Contacts between the two chains:
Residue P159 in the second protein is in contact with residue T106 in the first protein (closest heavy-atom distance 3.7 Å).
Residue P179 in the second protein interacts with residue W164 in the first protein (closest heavy-atom distance 3.5 Å).
Residue V155 in the second protein contacts residue G156 in the first protein (closest heavy-atom distance 3.2 Å).
Residue Y66 in the second protein interacts with residue N162 in the first protein (closest heavy-atom distance 3.1 Å).
Residue Y66 in the second protein is in contact with residue D168 in the first protein (closest heavy-atom distance 2.2 Å).
Residue A161 in the second protein interacts with residue Y66 in the first protein (closest heavy-atom distance 3.1 Å).
Residue N162 in the second protein contacts residue Y66 in the first protein (closest heavy-atom distance 3.1 Å).
Residue W164 in the second protein is in contact with residue I176 in the first protein (closest heavy-atom distance 3.5 Å).
Residue Y108 in the second protein is in contact with residue L158 in the first protein (closest heavy-atom distance 3.5 Å).
Residue W164 in the second protein contacts residue R178 in the first protein (closest heavy-atom distance 3.5 Å).
Residue F130 in the second protein is in contact with residue I154 in the first protein (closest heavy-atom distance 3.5 Å).
Residue V157 in the second protein interacts with residue V155 in the first protein (closest heavy-atom distance 3.2 Å).
Residue G163 in the second protein is in contact with residue I105 in the first protein (closest heavy-atom distance 3.6 Å).
Residue W164 in the second protein is in contact with residue P179 in the first protein (closest heavy-atom distance 3.5 Å).
Residue Y66 in the second protein interacts with residue L158 in the first protein (closest heavy-atom distance 3.4 Å).
Residue G70 in the second protein interacts with residue A161 in the first protein (closest heavy-atom distance 3.2 Å).
Residue R178 in the second protein is in contact with residue D165 in the first protein (closest heavy-atom distance 3.1 Å).
Residue Y126 in the second protein interacts with residue A172 in the first protein (closest heavy-atom distance 3.4 Å).
Residue P177 in the second protein is in contact with residue W164 in the first protein (closest heavy-atom distance 3.5 Å).
Residue K153 in the second protein is in contact with residue T129 in the first protein (closest heavy-atom distance 2.7 Å).
Residue G163 in the second protein contacts residue T69 in the first protein (closest heavy-atom distance 3.4 Å).
Residue N162 in the second protein is in contact with residue T69 in the first protein (closest heavy-atom distance 3.5 Å).
Residue L158 in the second protein is in contact with residue Y66 in the first protein (closest heavy-atom distance 3.4 Å).
Residue Y126 in the second protein is in contact with residue K173 in the first protein (closest heavy-atom distance 3.4 Å).
Residue F130 in the second protein interacts with residue V133 in the first protein (closest heavy-atom distance 3.6 Å).
Residue T174 in the second protein is in contact with residue N160 in the first protein (closest heavy-atom distance 3.1 Å).
Residue A172 in the second protein contacts residue Y126 in the first protein (closest heavy-atom distance 3.6 Å).
Residue D124 in the second protein interacts with residue R178 in the first protein (closest heavy-atom distance 3.4 Å).
Residue T69 in the second protein contacts residue G163 in the first protein (closest heavy-atom distance 3.4 Å).
Residue W170 in the second protein contacts residue Y66 in the first protein (closest heavy-atom distance 3.7 Å).
Residue T129 in the second protein interacts with residue K153 in the first protein (closest heavy-atom distance 3.6 Å).
Residue D168 in the second protein interacts with residue Y66 in the first protein (closest heavy-atom distance 2.5 Å).
Residue W164 in the second protein interacts with residue P177 in the first protein (closest heavy-atom distance 3.4 Å).
Residue N160 in the second protein interacts with residue T174 in the first protein (closest heavy-atom distance 2.9 Å).
Residue Y66 in the second protein contacts residue A161 in the first protein (closest heavy-atom distance 3.1 Å).
Residue G156 in the second protein is in contact with residue V155 in the first protein (closest heavy-atom distance 3.2 Å).
Residue T174 in the second protein contacts residue W164 in the first protein (closest heavy-atom distance 3.7 Å).
Residue F130 in the second protein contacts residue F130 in the first protein (closest heavy-atom distance 3.4 Å).
Residue T174 in the second protein contacts residue Y126 in the first protein (closest heavy-atom distance 3.2 Å).
Residue T69 in the second protein interacts with residue N162 in the first protein (closest heavy-atom distance 3.5 Å).
Residue W170 in the second protein interacts with residue W170 in the first protein (closest heavy-atom distance 3.2 Å).
Residue L158 in the second protein interacts with residue Y108 in the first protein (closest heavy-atom distance 3.6 Å).
Residue D165 in the second protein interacts with residue R178 in the first protein (closest heavy-atom distance 2.4 Å).
Residue A161 in the second protein is in contact with residue G70 in the first protein (closest heavy-atom distance 3.4 Å).
Residue A161 in the second protein is in contact with residue T69 in the first protein (closest heavy-atom distance 2.6 Å).
Residue T106 in the second protein interacts with residue P159 in the first protein (closest heavy-atom distance 3.2 Å).
Residue N160 in the second protein contacts residue T106 in the first protein (closest heavy-atom distance 3.5 Å).
Residue V133 in the second protein is in contact with residue F130 in the first protein (closest heavy-atom distance 3.6 Å).
Residue Y66 in the second protein interacts with residue D112 in the first protein (closest heavy-atom distance 3.5 Å).
Residue V155 in the second protein is in contact with residue V157 in the first protein (closest heavy-atom distance 3.0 Å).
Residue W164 in the second protein is in contact with residue T174 in the first protein (closest heavy-atom distance 3.4 Å).
Residue D112 in the second protein interacts with residue Y66 in the first protein (closest heavy-atom distance 3.4 Å).
Residue G156 in the second protein interacts with residue G156 in the first protein (closest heavy-atom distance 3.6 Å).
Residue T106 in the second protein interacts with residue N160 in the first protein (closest heavy-atom distance 3.3 Å).
Residue T69 in the second protein interacts with residue A161 in the first protein (closest heavy-atom distance 2.6 Å).
Residue K153 in the second protein is in contact with residue Y126 in the first protein (closest heavy-atom distance 2.9 Å).
Residue Y126 in the second protein contacts residue T174 in the first protein (closest heavy-atom distance 3.4 Å).
Residue K173 in the second protein interacts with residue Y126 in the first protein (closest heavy-atom distance 3.3 Å).
Residue I176 in the second protein interacts with residue W164 in the first protein (closest heavy-atom distance 3.5 Å).
Residue L158 in the second protein contacts residue A172 in the first protein (closest heavy-atom distance 3.6 Å).

These two protein chains interact to form a complex.

Sequence of the second protein:
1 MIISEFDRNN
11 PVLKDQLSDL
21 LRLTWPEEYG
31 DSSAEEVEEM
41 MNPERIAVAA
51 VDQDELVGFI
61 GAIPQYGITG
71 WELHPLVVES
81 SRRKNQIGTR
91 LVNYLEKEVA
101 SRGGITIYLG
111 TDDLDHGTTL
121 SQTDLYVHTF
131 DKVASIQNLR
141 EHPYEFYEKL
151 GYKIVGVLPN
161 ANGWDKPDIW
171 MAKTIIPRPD

Sequence of the first protein:
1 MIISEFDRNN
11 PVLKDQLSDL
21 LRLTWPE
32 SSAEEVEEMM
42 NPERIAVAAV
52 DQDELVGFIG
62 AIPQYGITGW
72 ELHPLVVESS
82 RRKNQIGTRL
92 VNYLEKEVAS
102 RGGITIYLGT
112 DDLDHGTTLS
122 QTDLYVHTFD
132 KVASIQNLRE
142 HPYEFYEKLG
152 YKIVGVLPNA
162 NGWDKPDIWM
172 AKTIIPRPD